Sequence of protein 1:
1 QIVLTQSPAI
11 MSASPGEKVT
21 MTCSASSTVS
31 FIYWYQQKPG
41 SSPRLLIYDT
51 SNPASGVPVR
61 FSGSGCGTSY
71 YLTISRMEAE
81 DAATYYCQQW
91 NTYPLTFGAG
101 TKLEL

Residue-level contacts at the interface:
Residue K418 in protein 2 contacts residue Y33 in protein 1 (closest heavy-atom distance 2.5 Å).
Residue L415 in protein 2 is in contact with residue F31 in protein 1 (closest heavy-atom distance 3.2 Å).
Residue D416 in protein 2 contacts residue F31 in protein 1 (closest heavy-atom distance 3.9 Å).
Residue N414 in protein 2 interacts with residue N91 in protein 1 (closest heavy-atom distance 2.3 Å).
Residue L415 in protein 2 interacts with residue S30 in protein 1 (closest heavy-atom distance 3.6 Å).
Residue V419 in protein 2 is in contact with residue T92 in protein 1 (closest heavy-atom distance 4.2 Å).
Residue S417 in protein 2 is in contact with residue F31 in protein 1 (closest heavy-atom distance 3.4 Å).
Residue K418 in protein 2 contacts residue F31 in protein 1 (closest heavy-atom distance 3.7 Å).
Residue N424 in protein 2 is in contact with residue D49 in protein 1 (closest heavy-atom distance 4.6 Å).
Residue P473 in protein 2 interacts with residue Y93 in protein 1 (closest heavy-atom distance 4.0 Å).
Residue V419 in protein 2 contacts residue L95 in protein 1 (closest heavy-atom distance 4.5 Å).
Residue S417 in protein 2 contacts residue N91 in protein 1 (closest heavy-atom distance 3.5 Å).
Residue N414 in protein 2 interacts with residue T92 in protein 1 (closest heavy-atom distance 4.9 Å).
Residue L415 in protein 2 interacts with residue T28 in protein 1 (closest heavy-atom distance 4.6 Å).
Residue V419 in protein 2 is in contact with residue W90 in protein 1 (closest heavy-atom distance 3.2 Å).
Residue N414 in protein 2 contacts residue S30 in protein 1 (closest heavy-atom distance 4.8 Å).
Residue N413 in protein 2 contacts residue N91 in protein 1 (closest heavy-atom distance 4.1 Å).
Residue L415 in protein 2 contacts residue N91 in protein 1 (closest heavy-atom distance 3.5 Å).
Residue N414 in protein 2 contacts residue T28 in protein 1 (closest heavy-atom distance 4.4 Å).
Residue V419 in protein 2 contacts residue Y93 in protein 1 (closest heavy-atom distance 3.9 Å).
Residue V419 in protein 2 interacts with residue N91 in protein 1 (closest heavy-atom distance 4.0 Å).
Residue K418 in protein 2 is in contact with residue W90 in protein 1 (closest heavy-atom distance 3.3 Å).

Sequence of protein 2:
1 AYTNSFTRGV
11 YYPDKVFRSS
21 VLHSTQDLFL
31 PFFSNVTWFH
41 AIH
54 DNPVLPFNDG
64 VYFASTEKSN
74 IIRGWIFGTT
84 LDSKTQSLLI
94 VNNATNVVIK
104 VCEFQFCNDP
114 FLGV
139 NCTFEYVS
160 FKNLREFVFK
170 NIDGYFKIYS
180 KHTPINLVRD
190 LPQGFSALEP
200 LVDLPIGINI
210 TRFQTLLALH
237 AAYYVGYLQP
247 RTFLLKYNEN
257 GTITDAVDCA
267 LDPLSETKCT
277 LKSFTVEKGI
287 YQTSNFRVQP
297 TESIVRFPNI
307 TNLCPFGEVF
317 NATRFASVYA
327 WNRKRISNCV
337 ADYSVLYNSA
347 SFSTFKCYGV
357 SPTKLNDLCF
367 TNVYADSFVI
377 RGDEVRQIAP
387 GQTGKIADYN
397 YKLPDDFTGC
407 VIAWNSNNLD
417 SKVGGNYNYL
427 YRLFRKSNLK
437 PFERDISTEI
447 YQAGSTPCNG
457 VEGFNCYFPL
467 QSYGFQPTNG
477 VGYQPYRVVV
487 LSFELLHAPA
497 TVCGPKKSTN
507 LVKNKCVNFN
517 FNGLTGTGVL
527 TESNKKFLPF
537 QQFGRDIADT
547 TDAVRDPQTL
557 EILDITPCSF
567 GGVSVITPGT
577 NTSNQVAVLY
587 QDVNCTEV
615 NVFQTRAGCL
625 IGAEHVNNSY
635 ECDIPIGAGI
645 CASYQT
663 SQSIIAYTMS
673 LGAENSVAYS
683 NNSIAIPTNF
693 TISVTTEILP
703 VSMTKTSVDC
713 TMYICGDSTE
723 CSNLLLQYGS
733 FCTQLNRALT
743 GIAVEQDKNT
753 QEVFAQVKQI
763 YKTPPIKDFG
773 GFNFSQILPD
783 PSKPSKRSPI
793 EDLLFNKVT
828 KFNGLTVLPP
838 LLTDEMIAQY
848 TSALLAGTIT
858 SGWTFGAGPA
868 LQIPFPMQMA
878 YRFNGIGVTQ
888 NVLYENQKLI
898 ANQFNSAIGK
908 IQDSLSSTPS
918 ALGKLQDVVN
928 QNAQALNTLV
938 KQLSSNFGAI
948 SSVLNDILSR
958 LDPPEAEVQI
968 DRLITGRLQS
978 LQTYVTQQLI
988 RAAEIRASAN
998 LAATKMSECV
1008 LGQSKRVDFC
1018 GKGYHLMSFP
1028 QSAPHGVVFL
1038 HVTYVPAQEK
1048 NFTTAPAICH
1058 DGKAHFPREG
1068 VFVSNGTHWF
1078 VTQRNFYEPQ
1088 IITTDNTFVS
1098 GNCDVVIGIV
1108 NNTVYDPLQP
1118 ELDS

These two protein chains interact to form a complex.